The following describes two proteins that form a bound complex.

Sequence of chain B:
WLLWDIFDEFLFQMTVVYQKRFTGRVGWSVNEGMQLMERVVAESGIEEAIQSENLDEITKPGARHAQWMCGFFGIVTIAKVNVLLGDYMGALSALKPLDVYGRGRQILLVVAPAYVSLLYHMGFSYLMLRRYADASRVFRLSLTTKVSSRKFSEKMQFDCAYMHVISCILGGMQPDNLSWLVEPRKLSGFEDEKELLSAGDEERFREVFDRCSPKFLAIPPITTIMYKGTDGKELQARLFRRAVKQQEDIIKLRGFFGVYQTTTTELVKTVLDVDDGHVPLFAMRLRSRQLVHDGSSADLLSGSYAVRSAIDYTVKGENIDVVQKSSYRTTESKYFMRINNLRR

Sequence of chain A:
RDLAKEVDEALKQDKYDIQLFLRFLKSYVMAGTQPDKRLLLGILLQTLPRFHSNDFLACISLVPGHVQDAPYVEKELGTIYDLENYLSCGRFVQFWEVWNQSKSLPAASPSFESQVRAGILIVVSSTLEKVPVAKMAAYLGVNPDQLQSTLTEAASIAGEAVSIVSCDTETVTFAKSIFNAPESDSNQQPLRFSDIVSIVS

Interface contacts:
Residue Q369 in chain B contacts residue N87 in chain A (closest heavy-atom distance 3.2 Å).
Residue R365 in chain B interacts with residue Y83 in chain A (closest heavy-atom distance 3.5 Å).
Residue R408 in chain B contacts residue F94 in chain A (closest heavy-atom distance 3.5 Å).
Residue L358 in chain B is in contact with residue G67 in chain A (closest heavy-atom distance 3.6 Å).
Residue S411 in chain B contacts residue K137 in chain A (closest heavy-atom distance 3.6 Å).
Residue S216 in chain B interacts with residue K28 in chain A (closest heavy-atom distance 3.4 Å).
Residue R408 in chain B interacts with residue V95 in chain A (closest heavy-atom distance 3.5 Å).
Residue E176 in chain B interacts with residue G34 in chain A (closest heavy-atom distance 3.4 Å).
Residue D435 in chain B contacts residue N189 in chain A (closest heavy-atom distance 3.5 Å).
Residue R412 in chain B is in contact with residue S90 in chain A (closest heavy-atom distance 3.1 Å).
Residue V438 in chain B interacts with residue N189 in chain A (closest heavy-atom distance 3.4 Å).
Residue L423 in chain B is in contact with residue E172 in chain A (closest heavy-atom distance 3.5 Å).
Residue T437 in chain B contacts residue N189 in chain A (closest heavy-atom distance 3.2 Å).
Residue K219 in chain B interacts with residue L24 in chain A (closest heavy-atom distance 3.6 Å).
Residue Q413 in chain B contacts residue C91 in chain A (closest heavy-atom distance 3.2 Å).
Residue H416 in chain B contacts residue S128 in chain A (closest heavy-atom distance 3.1 Å).
Residue S420 in chain B contacts residue K137 in chain A (closest heavy-atom distance 3.3 Å).
Residue L362 in chain B is in contact with residue V65 in chain A (closest heavy-atom distance 3.2 Å).
Residue L409 in chain B interacts with residue G92 in chain A (closest heavy-atom distance 3.3 Å).
Residue E441 in chain B is in contact with residue R194 in chain A (closest heavy-atom distance 3.5 Å).
Residue E176 in chain B contacts residue V31 in chain A (closest heavy-atom distance 3.5 Å).
Residue L362 in chain B contacts residue G67 in chain A (closest heavy-atom distance 3.6 Å).
Residue L215 in chain B is in contact with residue K28 in chain A (closest heavy-atom distance 3.1 Å).
Residue H416 in chain B interacts with residue E131 in chain A (closest heavy-atom distance 3.3 Å).
Residue L215 in chain B interacts with residue L64 in chain A (closest heavy-atom distance 3.2 Å).
Residue S420 in chain B is in contact with residue L130 in chain A (closest heavy-atom distance 3.5 Å).
Residue Y451 in chain B interacts with residue I201 in chain A (closest heavy-atom distance 3.1 Å).
Residue E180 in chain B is in contact with residue A33 in chain A (closest heavy-atom distance 3.5 Å).
Residue H416 in chain B contacts residue T129 in chain A (closest heavy-atom distance 3.2 Å).
Residue R361 in chain B interacts with residue H68 in chain A (closest heavy-atom distance 3.3 Å).
Residue R408 in chain B is in contact with residue G92 in chain A (closest heavy-atom distance 3.0 Å).
Residue G418 in chain B is in contact with residue E131 in chain A (closest heavy-atom distance 3.6 Å).
Residue K219 in chain B contacts residue Q21 in chain A (closest heavy-atom distance 3.5 Å).
Residue R452 in chain B contacts residue I201 in chain A (closest heavy-atom distance 3.6 Å).
Residue E176 in chain B interacts with residue M32 in chain A (closest heavy-atom distance 3.0 Å).
Residue A214 in chain B is in contact with residue K28 in chain A (closest heavy-atom distance 3.6 Å).
Residue T437 in chain B contacts residue S188 in chain A (closest heavy-atom distance 3.4 Å).
Residue T437 in chain B is in contact with residue Q190 in chain A (closest heavy-atom distance 3.3 Å).
Residue R412 in chain B interacts with residue V125 in chain A (closest heavy-atom distance 3.3 Å).
Residue S420 in chain B is in contact with residue P134 in chain A (closest heavy-atom distance 3.5 Å).
Residue R253 in chain B interacts with residue N56 in chain A (closest heavy-atom distance 3.3 Å).
Residue K448 in chain B interacts with residue I198 in chain A (closest heavy-atom distance 3.5 Å).
Residue L362 in chain B interacts with residue I62 in chain A (closest heavy-atom distance 3.3 Å).
Residue Q369 in chain B is in contact with residue C91 in chain A (closest heavy-atom distance 3.5 Å).
Residue A214 in chain B interacts with residue V31 in chain A (closest heavy-atom distance 3.6 Å).
Residue M251 in chain B contacts residue N56 in chain A (closest heavy-atom distance 3.5 Å).
Residue D222 in chain B is in contact with residue Q21 in chain A (closest heavy-atom distance 3.2 Å).
Residue Q369 in chain B contacts residue S90 in chain A (closest heavy-atom distance 3.2 Å).
Residue D417 in chain B interacts with residue E131 in chain A (closest heavy-atom distance 3.0 Å).
Residue Y211 in chain B is in contact with residue K28 in chain A (closest heavy-atom distance 3.2 Å).
Residue L252 in chain B is in contact with residue N56 in chain A (closest heavy-atom distance 3.1 Å).
Residue R412 in chain B is in contact with residue T129 in chain A (closest heavy-atom distance 3.4 Å).
Residue L358 in chain B interacts with residue H68 in chain A (closest heavy-atom distance 3.4 Å).
Residue M251 in chain B interacts with residue S63 in chain A (closest heavy-atom distance 3.2 Å).
Residue L215 in chain B is in contact with residue S63 in chain A (closest heavy-atom distance 3.6 Å).
Residue E180 in chain B is in contact with residue M32 in chain A (closest heavy-atom distance 3.6 Å).
Residue K448 in chain B interacts with residue D197 in chain A (closest heavy-atom distance 3.6 Å).
Residue M251 in chain B is in contact with residue L59 in chain A (closest heavy-atom distance 3.2 Å).
Residue H416 in chain B is in contact with residue A183 in chain A (closest heavy-atom distance 3.5 Å).
Residue S411 in chain B contacts residue L130 in chain A (closest heavy-atom distance 3.4 Å).